Sequence of protein 2:
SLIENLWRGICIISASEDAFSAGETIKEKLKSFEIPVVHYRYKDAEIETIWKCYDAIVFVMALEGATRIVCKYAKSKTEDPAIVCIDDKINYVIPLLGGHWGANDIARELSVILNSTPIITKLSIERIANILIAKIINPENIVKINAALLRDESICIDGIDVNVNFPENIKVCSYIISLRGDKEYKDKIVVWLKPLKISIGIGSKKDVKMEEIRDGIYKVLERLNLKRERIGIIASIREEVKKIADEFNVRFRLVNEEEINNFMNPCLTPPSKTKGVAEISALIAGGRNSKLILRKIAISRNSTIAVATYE

Contacts between the two chains:
Residue T122 in protein 2 contacts residue E65 in protein 1 (closest heavy-atom distance 4.9 Å).
Residue G99 in protein 2 contacts residue E65 in protein 1 (closest heavy-atom distance 3.2 Å).
Residue I120 in protein 2 is in contact with residue I95 in protein 1 (closest heavy-atom distance 4.3 Å).
Residue L97 in protein 2 contacts residue L64 in protein 1 (closest heavy-atom distance 3.9 Å).
Residue P96 in protein 2 is in contact with residue L64 in protein 1 (closest heavy-atom distance 3.9 Å).
Residue T122 in protein 2 interacts with residue Y93 in protein 1 (closest heavy-atom distance 4.2 Å).
Residue C72 in protein 2 interacts with residue C72 in protein 1 (closest heavy-atom distance 2.0 Å).
Residue Y93 in protein 2 is in contact with residue T122 in protein 1 (closest heavy-atom distance 4.1 Å).
Residue T68 in protein 2 contacts residue C72 in protein 1 (closest heavy-atom distance 4.2 Å).
Residue E65 in protein 2 contacts residue G99 in protein 1 (closest heavy-atom distance 3.5 Å).
Residue L64 in protein 2 interacts with residue L64 in protein 1 (closest heavy-atom distance 4.3 Å).
Residue T122 in protein 2 contacts residue A63 in protein 1 (closest heavy-atom distance 3.8 Å).
Residue E65 in protein 2 interacts with residue L98 in protein 1 (closest heavy-atom distance 3.6 Å).
Residue I95 in protein 2 contacts residue L64 in protein 1 (closest heavy-atom distance 3.4 Å).
Residue T122 in protein 2 is in contact with residue M62 in protein 1 (closest heavy-atom distance 4.7 Å).
Residue T122 in protein 2 is in contact with residue L64 in protein 1 (closest heavy-atom distance 2.9 Å).
Residue E65 in protein 2 is in contact with residue H101 in protein 1 (closest heavy-atom distance 4.7 Å).
Residue A63 in protein 2 contacts residue T122 in protein 1 (closest heavy-atom distance 3.8 Å).
Residue I95 in protein 2 interacts with residue I120 in protein 1 (closest heavy-atom distance 4.0 Å).
Residue D88 in protein 2 is in contact with residue T122 in protein 1 (closest heavy-atom distance 4.1 Å).
Residue T122 in protein 2 contacts residue D88 in protein 1 (closest heavy-atom distance 4.1 Å).
Residue T122 in protein 2 interacts with residue I95 in protein 1 (closest heavy-atom distance 3.9 Å).
Residue M62 in protein 2 interacts with residue T122 in protein 1 (closest heavy-atom distance 4.8 Å).
Residue L64 in protein 2 interacts with residue T122 in protein 1 (closest heavy-atom distance 3.0 Å).
Residue I121 in protein 2 contacts residue Y93 in protein 1 (closest heavy-atom distance 3.3 Å).
Residue L97 in protein 2 is in contact with residue E65 in protein 1 (closest heavy-atom distance 3.3 Å).
Residue Y93 in protein 2 is in contact with residue P119 in protein 1 (closest heavy-atom distance 4.0 Å).
Residue H101 in protein 2 is in contact with residue E65 in protein 1 (closest heavy-atom distance 4.7 Å).
Residue T68 in protein 2 is in contact with residue T68 in protein 1 (closest heavy-atom distance 3.8 Å).
Residue C72 in protein 2 interacts with residue T68 in protein 1 (closest heavy-atom distance 4.0 Å).
Residue L98 in protein 2 interacts with residue E65 in protein 1 (closest heavy-atom distance 3.8 Å).
Residue L64 in protein 2 contacts residue L97 in protein 1 (closest heavy-atom distance 4.2 Å).
Residue L97 in protein 2 is in contact with residue T68 in protein 1 (closest heavy-atom distance 4.9 Å).
Residue L64 in protein 2 interacts with residue P96 in protein 1 (closest heavy-atom distance 4.1 Å).
Residue G100 in protein 2 interacts with residue E65 in protein 1 (closest heavy-atom distance 2.9 Å).
Residue E65 in protein 2 contacts residue L97 in protein 1 (closest heavy-atom distance 3.2 Å).
Residue T68 in protein 2 is in contact with residue L97 in protein 1 (closest heavy-atom distance 4.8 Å).
Residue I120 in protein 2 interacts with residue Y93 in protein 1 (closest heavy-atom distance 3.8 Å).
Residue Y93 in protein 2 is in contact with residue I120 in protein 1 (closest heavy-atom distance 3.9 Å).
Residue L64 in protein 2 interacts with residue I95 in protein 1 (closest heavy-atom distance 3.5 Å).
Residue Y93 in protein 2 contacts residue I121 in protein 1 (closest heavy-atom distance 3.5 Å).
Residue I95 in protein 2 contacts residue T122 in protein 1 (closest heavy-atom distance 3.7 Å).
Residue E65 in protein 2 contacts residue G100 in protein 1 (closest heavy-atom distance 3.0 Å).
Residue P119 in protein 2 contacts residue Y93 in protein 1 (closest heavy-atom distance 4.0 Å).
Residue I120 in protein 2 interacts with residue I120 in protein 1 (closest heavy-atom distance 3.6 Å).

Sequence of protein 1:
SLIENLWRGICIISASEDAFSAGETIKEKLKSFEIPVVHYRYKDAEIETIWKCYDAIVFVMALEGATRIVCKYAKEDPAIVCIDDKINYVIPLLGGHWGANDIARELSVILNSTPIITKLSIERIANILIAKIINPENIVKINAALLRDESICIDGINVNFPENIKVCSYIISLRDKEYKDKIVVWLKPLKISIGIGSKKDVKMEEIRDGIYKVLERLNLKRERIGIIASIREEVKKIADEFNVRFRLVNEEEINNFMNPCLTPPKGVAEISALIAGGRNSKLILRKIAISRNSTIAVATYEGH

This data describes a binding interaction between two proteins.